Sequence of protein 1:
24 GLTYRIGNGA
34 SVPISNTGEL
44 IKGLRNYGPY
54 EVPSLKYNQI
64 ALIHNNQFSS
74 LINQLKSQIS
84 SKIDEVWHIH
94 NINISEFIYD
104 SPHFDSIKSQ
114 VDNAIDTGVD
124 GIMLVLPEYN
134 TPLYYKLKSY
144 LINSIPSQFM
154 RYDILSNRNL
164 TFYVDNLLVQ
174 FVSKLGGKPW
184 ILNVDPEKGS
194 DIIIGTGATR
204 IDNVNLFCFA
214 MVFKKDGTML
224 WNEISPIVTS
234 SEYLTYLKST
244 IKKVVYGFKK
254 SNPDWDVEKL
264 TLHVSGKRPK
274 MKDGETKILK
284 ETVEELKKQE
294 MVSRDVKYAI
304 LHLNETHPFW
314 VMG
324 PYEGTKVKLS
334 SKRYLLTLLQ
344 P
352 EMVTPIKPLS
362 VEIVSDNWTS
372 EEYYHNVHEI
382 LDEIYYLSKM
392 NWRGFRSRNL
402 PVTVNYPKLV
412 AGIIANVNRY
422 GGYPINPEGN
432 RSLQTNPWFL

These two protein chains interact to form a complex.

Sequence of protein 2:
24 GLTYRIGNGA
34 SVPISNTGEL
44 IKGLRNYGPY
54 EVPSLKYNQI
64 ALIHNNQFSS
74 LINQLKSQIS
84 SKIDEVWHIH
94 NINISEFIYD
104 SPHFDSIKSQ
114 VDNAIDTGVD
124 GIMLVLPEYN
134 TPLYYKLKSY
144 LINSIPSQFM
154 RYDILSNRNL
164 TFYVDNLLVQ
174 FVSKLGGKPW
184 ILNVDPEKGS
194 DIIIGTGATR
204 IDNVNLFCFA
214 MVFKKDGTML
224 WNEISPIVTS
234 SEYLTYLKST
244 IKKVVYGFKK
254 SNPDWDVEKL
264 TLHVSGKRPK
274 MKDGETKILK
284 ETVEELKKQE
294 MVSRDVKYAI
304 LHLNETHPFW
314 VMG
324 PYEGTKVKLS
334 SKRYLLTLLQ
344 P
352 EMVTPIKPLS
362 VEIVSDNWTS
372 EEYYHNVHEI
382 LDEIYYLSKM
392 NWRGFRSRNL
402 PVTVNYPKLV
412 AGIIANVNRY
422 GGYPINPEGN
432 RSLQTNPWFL

Interface contacts:
Residue T328 in protein 2 contacts residue V314 in protein 1 (closest heavy-atom distance 3.9 Å).
Residue W313 in protein 2 is in contact with residue V330 in protein 1 (closest heavy-atom distance 3.5 Å).
Residue M315 in protein 2 contacts residue K329 in protein 1 (closest heavy-atom distance 2.9 Å).
Residue K331 in protein 2 interacts with residue F312 in protein 1 (closest heavy-atom distance 3.4 Å).
Residue M315 in protein 2 contacts residue K331 in protein 1 (closest heavy-atom distance 3.9 Å).
Residue P311 in protein 2 is in contact with residue L332 in protein 1 (closest heavy-atom distance 4.4 Å).
Residue T328 in protein 2 contacts residue G316 in protein 1 (closest heavy-atom distance 3.6 Å).
Residue P324 in protein 2 contacts residue P324 in protein 1 (closest heavy-atom distance 4.3 Å).
Residue F312 in protein 2 contacts residue K331 in protein 1 (closest heavy-atom distance 3.4 Å).
Residue W313 in protein 2 is in contact with residue K329 in protein 1 (closest heavy-atom distance 4.2 Å).
Residue V314 in protein 2 interacts with residue K331 in protein 1 (closest heavy-atom distance 4.9 Å).
Residue K329 in protein 2 interacts with residue G316 in protein 1 (closest heavy-atom distance 2.9 Å).
Residue M315 in protein 2 is in contact with residue V330 in protein 1 (closest heavy-atom distance 4.5 Å).
Residue W313 in protein 2 is in contact with residue K331 in protein 1 (closest heavy-atom distance 2.7 Å).
Residue M315 in protein 2 interacts with residue L382 in protein 1 (closest heavy-atom distance 4.3 Å).
Residue K329 in protein 2 contacts residue M315 in protein 1 (closest heavy-atom distance 2.9 Å).
Residue K331 in protein 2 contacts residue V314 in protein 1 (closest heavy-atom distance 4.9 Å).
Residue K331 in protein 2 is in contact with residue W313 in protein 1 (closest heavy-atom distance 2.7 Å).
Residue G327 in protein 2 interacts with residue G316 in protein 1 (closest heavy-atom distance 4.2 Å).
Residue F312 in protein 2 interacts with residue L332 in protein 1 (closest heavy-atom distance 3.8 Å).
Residue W313 in protein 2 contacts residue S333 in protein 1 (closest heavy-atom distance 4.8 Å).
Residue L332 in protein 2 contacts residue W313 in protein 1 (closest heavy-atom distance 3.9 Å).
Residue M315 in protein 2 is in contact with residue H379 in protein 1 (closest heavy-atom distance 3.9 Å).
Residue M315 in protein 2 interacts with residue V378 in protein 1 (closest heavy-atom distance 4.2 Å).
Residue T328 in protein 2 contacts residue Y325 in protein 1 (closest heavy-atom distance 3.7 Å).
Residue G316 in protein 2 interacts with residue G327 in protein 1 (closest heavy-atom distance 4.2 Å).
Residue G316 in protein 2 is in contact with residue K329 in protein 1 (closest heavy-atom distance 2.9 Å).
Residue Y337 in protein 2 interacts with residue M315 in protein 1 (closest heavy-atom distance 3.6 Å).
Residue Y325 in protein 2 is in contact with residue T328 in protein 1 (closest heavy-atom distance 3.7 Å).
Residue L332 in protein 2 is in contact with residue P311 in protein 1 (closest heavy-atom distance 4.4 Å).
Residue Y325 in protein 2 interacts with residue P324 in protein 1 (closest heavy-atom distance 4.6 Å).
Residue G316 in protein 2 is in contact with residue T328 in protein 1 (closest heavy-atom distance 3.6 Å).
Residue K329 in protein 2 interacts with residue W313 in protein 1 (closest heavy-atom distance 4.2 Å).
Residue V314 in protein 2 contacts residue K329 in protein 1 (closest heavy-atom distance 3.8 Å).
Residue V378 in protein 2 is in contact with residue M315 in protein 1 (closest heavy-atom distance 4.2 Å).
Residue M315 in protein 2 interacts with residue Y375 in protein 1 (closest heavy-atom distance 4.6 Å).
Residue V314 in protein 2 is in contact with residue V330 in protein 1 (closest heavy-atom distance 4.6 Å).
Residue F312 in protein 2 contacts residue V330 in protein 1 (closest heavy-atom distance 3.6 Å).
Residue H379 in protein 2 interacts with residue M315 in protein 1 (closest heavy-atom distance 3.9 Å).
Residue L332 in protein 2 interacts with residue F312 in protein 1 (closest heavy-atom distance 3.8 Å).
Residue W313 in protein 2 interacts with residue L332 in protein 1 (closest heavy-atom distance 3.9 Å).
Residue V314 in protein 2 interacts with residue T328 in protein 1 (closest heavy-atom distance 3.9 Å).
Residue L382 in protein 2 contacts residue M315 in protein 1 (closest heavy-atom distance 4.3 Å).
Residue V330 in protein 2 contacts residue W313 in protein 1 (closest heavy-atom distance 3.5 Å).
Residue P324 in protein 2 is in contact with residue Y325 in protein 1 (closest heavy-atom distance 4.6 Å).
Residue V330 in protein 2 is in contact with residue F312 in protein 1 (closest heavy-atom distance 3.6 Å).
Residue V330 in protein 2 interacts with residue V314 in protein 1 (closest heavy-atom distance 4.6 Å).
Residue Y325 in protein 2 contacts residue Y325 in protein 1 (closest heavy-atom distance 3.3 Å).
Residue M315 in protein 2 interacts with residue Y337 in protein 1 (closest heavy-atom distance 3.6 Å).
Residue K331 in protein 2 interacts with residue M315 in protein 1 (closest heavy-atom distance 3.9 Å).
Residue K329 in protein 2 contacts residue V314 in protein 1 (closest heavy-atom distance 3.8 Å).
Residue Y375 in protein 2 contacts residue M315 in protein 1 (closest heavy-atom distance 4.6 Å).
Residue V330 in protein 2 is in contact with residue M315 in protein 1 (closest heavy-atom distance 4.5 Å).
Residue S333 in protein 2 is in contact with residue W313 in protein 1 (closest heavy-atom distance 4.8 Å).